Sequence of chain B:
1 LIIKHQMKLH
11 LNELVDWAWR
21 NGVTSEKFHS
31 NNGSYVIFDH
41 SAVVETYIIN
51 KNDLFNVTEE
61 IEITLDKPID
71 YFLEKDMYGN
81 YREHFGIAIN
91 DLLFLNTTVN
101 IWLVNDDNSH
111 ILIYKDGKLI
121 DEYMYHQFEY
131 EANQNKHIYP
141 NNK

Sequence of chain A:
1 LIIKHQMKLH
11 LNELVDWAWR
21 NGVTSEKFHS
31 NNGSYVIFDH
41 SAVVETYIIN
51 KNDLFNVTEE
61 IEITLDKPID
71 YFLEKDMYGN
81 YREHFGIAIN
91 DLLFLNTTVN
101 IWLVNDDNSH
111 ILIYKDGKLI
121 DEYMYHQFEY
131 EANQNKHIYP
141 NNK

The following describes two proteins that form a bound complex.

Contacts between the two chains:
Residue D39 in chain A interacts with residue H137 in chain B (closest heavy-atom distance 4.3 Å).
Residue D16 in chain A interacts with residue Y130 in chain B (closest heavy-atom distance 4.1 Å).
Residue W19 in chain A contacts residue Y130 in chain B (closest heavy-atom distance 3.4 Å).
Residue V44 in chain A interacts with residue Y139 in chain B (closest heavy-atom distance 4.0 Å).
Residue A42 in chain A contacts residue Y139 in chain B (closest heavy-atom distance 3.4 Å).
Residue H40 in chain A contacts residue N135 in chain B (closest heavy-atom distance 3.2 Å).
Residue R20 in chain A is in contact with residue Y130 in chain B (closest heavy-atom distance 3.8 Å).
Residue R20 in chain A interacts with residue F128 in chain B (closest heavy-atom distance 4.0 Å).
Residue D39 in chain A interacts with residue Y139 in chain B (closest heavy-atom distance 3.1 Å).
Residue S41 in chain A contacts residue N135 in chain B (closest heavy-atom distance 4.9 Å).
Residue H40 in chain A is in contact with residue H137 in chain B (closest heavy-atom distance 1.6 Å).
Residue A42 in chain A contacts residue N135 in chain B (closest heavy-atom distance 3.9 Å).
Residue H40 in chain A is in contact with residue Y139 in chain B (closest heavy-atom distance 3.5 Å).
Residue R20 in chain A contacts residue E131 in chain B (closest heavy-atom distance 4.5 Å).